Sequence of the first protein:
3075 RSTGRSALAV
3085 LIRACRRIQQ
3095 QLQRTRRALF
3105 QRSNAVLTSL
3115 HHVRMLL

This data describes a binding interaction between two proteins.

Sequence of the second protein:
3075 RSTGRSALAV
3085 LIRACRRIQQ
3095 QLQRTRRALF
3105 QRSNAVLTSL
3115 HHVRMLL

Interface contacts:
Residue L3085 in the second protein is in contact with residue L3082 in the first protein (closest heavy-atom distance 4.4 Å).
Residue A3088 in the second protein interacts with residue Q3093 in the first protein (closest heavy-atom distance 4.9 Å).
Residue I3092 in the second protein interacts with residue Q3093 in the first protein (closest heavy-atom distance 3.7 Å).
Residue I3092 in the second protein is in contact with residue L3096 in the first protein (closest heavy-atom distance 4.6 Å).
Residue L3085 in the second protein contacts residue I3086 in the first protein (closest heavy-atom distance 3.7 Å).
Residue L3096 in the second protein is in contact with residue L3096 in the first protein (closest heavy-atom distance 3.7 Å).
Residue L3114 in the second protein contacts residue L3114 in the first protein (closest heavy-atom distance 4.0 Å).
Residue L3082 in the second protein interacts with residue L3082 in the first protein (closest heavy-atom distance 3.7 Å).
Residue L3085 in the second protein interacts with residue C3089 in the first protein (closest heavy-atom distance 3.7 Å).
Residue V3110 in the second protein is in contact with residue L3114 in the first protein (closest heavy-atom distance 4.7 Å).
Residue L3085 in the second protein contacts residue L3085 in the first protein (closest heavy-atom distance 3.3 Å).
Residue I3092 in the second protein contacts residue I3092 in the first protein (closest heavy-atom distance 4.4 Å).